The following describes two proteins that form a bound complex.

Contacts between the two chains:
Residue L236 in protein 1 is in contact with residue V320 in protein 2 (closest heavy-atom distance 4.0 Å).
Residue L236 in protein 1 interacts with residue L316 in protein 2 (closest heavy-atom distance 4.1 Å).
Residue I210 in protein 1 contacts residue V308 in protein 2 (closest heavy-atom distance 4.5 Å).
Residue A213 in protein 1 contacts residue V312 in protein 2 (closest heavy-atom distance 3.7 Å).
Residue L240 in protein 1 interacts with residue V320 in protein 2 (closest heavy-atom distance 3.8 Å).
Residue I210 in protein 1 is in contact with residue V312 in protein 2 (closest heavy-atom distance 3.8 Å).
Residue T237 in protein 1 interacts with residue R323 in protein 2 (closest heavy-atom distance 2.5 Å).
Residue L217 in protein 1 is in contact with residue V312 in protein 2 (closest heavy-atom distance 4.4 Å).
Residue L232 in protein 1 is in contact with residue L316 in protein 2 (closest heavy-atom distance 3.8 Å).
Residue S233 in protein 1 is in contact with residue V320 in protein 2 (closest heavy-atom distance 3.4 Å).
Residue T237 in protein 1 contacts residue V320 in protein 2 (closest heavy-atom distance 4.5 Å).
Residue A209 in protein 1 interacts with residue V308 in protein 2 (closest heavy-atom distance 3.8 Å).
Residue L240 in protein 1 contacts residue R324 in protein 2 (closest heavy-atom distance 4.7 Å).
Residue I210 in protein 1 is in contact with residue T311 in protein 2 (closest heavy-atom distance 3.7 Å).
Residue I210 in protein 1 is in contact with residue M315 in protein 2 (closest heavy-atom distance 4.5 Å).
Residue L240 in protein 1 interacts with residue V321 in protein 2 (closest heavy-atom distance 3.8 Å).
Residue S233 in protein 1 interacts with residue L316 in protein 2 (closest heavy-atom distance 4.0 Å).
Residue Y229 in protein 1 is in contact with residue L316 in protein 2 (closest heavy-atom distance 3.6 Å).
Residue S233 in protein 1 is in contact with residue R323 in protein 2 (closest heavy-atom distance 4.0 Å).
Residue L236 in protein 1 contacts residue I317 in protein 2 (closest heavy-atom distance 4.0 Å).
Residue D241 in protein 1 is in contact with residue R324 in protein 2 (closest heavy-atom distance 4.9 Å).
Residue K214 in protein 1 is in contact with residue M315 in protein 2 (closest heavy-atom distance 4.2 Å).
Residue T237 in protein 1 interacts with residue Y328 in protein 2 (closest heavy-atom distance 5.0 Å).
Residue Y229 in protein 1 is in contact with residue D319 in protein 2 (closest heavy-atom distance 2.5 Å).
Residue K214 in protein 1 contacts residue D319 in protein 2 (closest heavy-atom distance 4.7 Å).
Residue T237 in protein 1 is in contact with residue R324 in protein 2 (closest heavy-atom distance 3.8 Å).
Residue Y229 in protein 1 is in contact with residue M315 in protein 2 (closest heavy-atom distance 3.9 Å).

Sequence of protein 2:
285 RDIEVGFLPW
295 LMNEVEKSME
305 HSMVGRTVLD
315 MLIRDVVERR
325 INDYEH

Sequence of protein 1:
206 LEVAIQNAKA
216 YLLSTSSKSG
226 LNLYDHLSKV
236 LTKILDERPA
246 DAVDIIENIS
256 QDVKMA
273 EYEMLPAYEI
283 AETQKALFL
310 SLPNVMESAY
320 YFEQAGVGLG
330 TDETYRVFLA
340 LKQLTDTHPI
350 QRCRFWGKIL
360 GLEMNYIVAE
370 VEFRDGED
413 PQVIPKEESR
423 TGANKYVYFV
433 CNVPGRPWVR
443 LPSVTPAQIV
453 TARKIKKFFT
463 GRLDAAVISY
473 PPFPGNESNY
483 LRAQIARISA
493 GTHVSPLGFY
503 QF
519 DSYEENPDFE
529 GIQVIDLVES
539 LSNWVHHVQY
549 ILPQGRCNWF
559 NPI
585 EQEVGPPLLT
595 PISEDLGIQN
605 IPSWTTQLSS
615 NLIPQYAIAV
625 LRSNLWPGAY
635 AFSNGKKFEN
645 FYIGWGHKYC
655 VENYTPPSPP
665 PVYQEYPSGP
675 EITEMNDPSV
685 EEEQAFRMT